These two protein chains interact to form a complex.

Sequence of the first protein:
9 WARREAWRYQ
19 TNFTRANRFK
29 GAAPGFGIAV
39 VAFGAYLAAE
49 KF

Contacts between the two chains:
Residue Q34 in the second protein is in contact with residue N20 in the first protein (closest heavy-atom distance 4.8 Å).
Residue R37 in the second protein contacts residue R12 in the first protein (closest heavy-atom distance 4.8 Å).
Residue V41 in the second protein is in contact with residue R11 in the first protein (closest heavy-atom distance 3.9 Å).
Residue Q34 in the second protein contacts residue F21 in the first protein (closest heavy-atom distance 3.4 Å).
Residue R33 in the second protein is in contact with residue N20 in the first protein (closest heavy-atom distance 3.4 Å).
Residue H45 in the second protein interacts with residue W9 in the first protein (closest heavy-atom distance 4.8 Å).
Residue R33 in the second protein is in contact with residue T19 in the first protein (closest heavy-atom distance 2.9 Å).
Residue R33 in the second protein contacts residue R16 in the first protein (closest heavy-atom distance 4.7 Å).
Residue V41 in the second protein is in contact with residue W9 in the first protein (closest heavy-atom distance 4.5 Å).
Residue V41 in the second protein contacts residue A10 in the first protein (closest heavy-atom distance 3.3 Å).
Residue R37 in the second protein is in contact with residue E13 in the first protein (closest heavy-atom distance 3.4 Å).
Residue R37 in the second protein is in contact with residue R11 in the first protein (closest heavy-atom distance 3.6 Å).

Sequence of the second protein:
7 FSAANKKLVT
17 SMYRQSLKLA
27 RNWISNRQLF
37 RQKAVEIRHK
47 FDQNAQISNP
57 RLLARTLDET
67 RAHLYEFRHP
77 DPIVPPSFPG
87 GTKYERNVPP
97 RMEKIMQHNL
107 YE